Sequence of the first protein:
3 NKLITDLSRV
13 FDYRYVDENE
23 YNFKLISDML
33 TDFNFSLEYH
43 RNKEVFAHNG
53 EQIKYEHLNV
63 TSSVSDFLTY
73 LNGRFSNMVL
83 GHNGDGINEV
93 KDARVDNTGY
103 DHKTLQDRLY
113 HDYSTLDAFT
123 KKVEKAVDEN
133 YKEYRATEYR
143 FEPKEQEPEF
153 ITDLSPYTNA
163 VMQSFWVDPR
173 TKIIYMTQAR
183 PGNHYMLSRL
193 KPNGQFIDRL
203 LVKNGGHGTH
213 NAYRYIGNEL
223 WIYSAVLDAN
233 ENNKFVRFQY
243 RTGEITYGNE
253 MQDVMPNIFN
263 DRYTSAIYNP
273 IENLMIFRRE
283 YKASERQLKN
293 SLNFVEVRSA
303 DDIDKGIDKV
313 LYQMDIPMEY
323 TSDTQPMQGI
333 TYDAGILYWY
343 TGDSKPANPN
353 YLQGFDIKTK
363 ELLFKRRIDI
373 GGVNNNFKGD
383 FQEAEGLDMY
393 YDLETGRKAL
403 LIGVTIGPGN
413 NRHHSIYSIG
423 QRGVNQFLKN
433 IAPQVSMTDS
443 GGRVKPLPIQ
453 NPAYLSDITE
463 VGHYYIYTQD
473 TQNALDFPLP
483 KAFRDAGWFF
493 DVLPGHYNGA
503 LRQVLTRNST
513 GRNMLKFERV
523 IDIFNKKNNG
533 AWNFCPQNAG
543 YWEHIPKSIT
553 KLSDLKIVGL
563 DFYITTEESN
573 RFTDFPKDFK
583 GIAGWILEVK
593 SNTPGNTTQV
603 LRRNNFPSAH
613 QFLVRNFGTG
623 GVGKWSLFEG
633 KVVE

Sequence of the second protein:
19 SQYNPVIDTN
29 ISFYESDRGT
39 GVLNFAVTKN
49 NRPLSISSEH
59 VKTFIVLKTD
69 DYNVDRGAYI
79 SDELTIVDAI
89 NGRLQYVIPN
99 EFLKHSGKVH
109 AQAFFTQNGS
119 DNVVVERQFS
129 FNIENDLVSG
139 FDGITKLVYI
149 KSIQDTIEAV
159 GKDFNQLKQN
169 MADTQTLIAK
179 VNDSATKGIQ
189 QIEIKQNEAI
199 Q

Residue-level contacts at the interface:
Residue N90 in the first protein interacts with residue T174 in the second protein (closest heavy-atom distance 1.6 Å).
Residue K93 in the first protein interacts with residue K178 in the second protein (closest heavy-atom distance 2.4 Å).
Residue N90 in the first protein is in contact with residue K178 in the second protein (closest heavy-atom distance 4.3 Å).
Residue D87 in the first protein is in contact with residue T174 in the second protein (closest heavy-atom distance 4.7 Å).

This data describes a binding interaction between two proteins.